Sequence of the second protein:
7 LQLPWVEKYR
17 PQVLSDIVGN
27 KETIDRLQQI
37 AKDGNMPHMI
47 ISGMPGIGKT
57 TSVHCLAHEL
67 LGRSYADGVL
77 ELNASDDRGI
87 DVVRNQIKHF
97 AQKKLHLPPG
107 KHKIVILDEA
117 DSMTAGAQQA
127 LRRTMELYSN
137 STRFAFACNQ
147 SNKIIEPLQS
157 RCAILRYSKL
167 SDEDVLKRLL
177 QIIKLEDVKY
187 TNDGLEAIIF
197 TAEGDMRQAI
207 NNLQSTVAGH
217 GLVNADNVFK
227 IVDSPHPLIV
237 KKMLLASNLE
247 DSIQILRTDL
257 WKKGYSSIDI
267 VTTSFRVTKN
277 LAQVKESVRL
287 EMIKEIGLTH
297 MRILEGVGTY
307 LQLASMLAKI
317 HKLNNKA

Sequence of the first protein:
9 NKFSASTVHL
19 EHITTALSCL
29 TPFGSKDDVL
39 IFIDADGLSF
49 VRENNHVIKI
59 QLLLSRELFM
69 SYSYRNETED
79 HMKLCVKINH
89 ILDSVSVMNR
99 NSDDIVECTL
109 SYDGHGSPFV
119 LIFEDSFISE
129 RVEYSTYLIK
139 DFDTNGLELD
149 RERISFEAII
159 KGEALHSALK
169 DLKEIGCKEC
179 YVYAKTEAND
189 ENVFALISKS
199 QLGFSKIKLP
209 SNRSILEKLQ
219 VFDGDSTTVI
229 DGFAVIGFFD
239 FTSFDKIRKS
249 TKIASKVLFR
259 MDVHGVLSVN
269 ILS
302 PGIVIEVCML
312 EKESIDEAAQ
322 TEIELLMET

The following describes two proteins that form a bound complex.

Contacts between the two chains:
Residue A72 in the second protein interacts with residue E318 in the first protein (closest heavy-atom distance 3.0 Å).
Residue N91 in the second protein interacts with residue Q199 in the first protein (closest heavy-atom distance 4.8 Å).
Residue Q92 in the second protein contacts residue Q199 in the first protein (closest heavy-atom distance 3.2 Å).
Residue R69 in the second protein contacts residue E318 in the first protein (closest heavy-atom distance 4.7 Å).
Residue D73 in the second protein contacts residue E323 in the first protein (closest heavy-atom distance 3.7 Å).
Residue L76 in the second protein is in contact with residue Q199 in the first protein (closest heavy-atom distance 4.3 Å).
Residue H95 in the second protein interacts with residue Q199 in the first protein (closest heavy-atom distance 3.6 Å).
Residue D73 in the second protein interacts with residue E318 in the first protein (closest heavy-atom distance 3.1 Å).